Sequence of protein 1:
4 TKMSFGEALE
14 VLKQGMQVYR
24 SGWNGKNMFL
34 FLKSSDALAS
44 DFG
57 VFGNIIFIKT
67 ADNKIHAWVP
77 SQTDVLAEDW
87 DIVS

Contacts between the two chains:
Residue L82 in protein 2 is in contact with residue L12 in protein 1 (closest heavy-atom distance 4.4 Å).
Residue P76 in protein 2 is in contact with residue P76 in protein 1 (closest heavy-atom distance 3.1 Å).
Residue V81 in protein 2 is in contact with residue P76 in protein 1 (closest heavy-atom distance 4.1 Å).
Residue L82 in protein 2 interacts with residue K16 in protein 1 (closest heavy-atom distance 4.1 Å).
Residue L82 in protein 2 is in contact with residue I62 in protein 1 (closest heavy-atom distance 3.9 Å).
Residue E84 in protein 2 interacts with residue K16 in protein 1 (closest heavy-atom distance 2.7 Å).
Residue Q78 in protein 2 is in contact with residue N60 in protein 1 (closest heavy-atom distance 4.1 Å).
Residue K16 in protein 2 contacts residue A83 in protein 1 (closest heavy-atom distance 4.6 Å).
Residue S7 in protein 2 interacts with residue E13 in protein 1 (closest heavy-atom distance 4.7 Å).
Residue Q78 in protein 2 interacts with residue F63 in protein 1 (closest heavy-atom distance 5.0 Å).
Residue V81 in protein 2 contacts residue L12 in protein 1 (closest heavy-atom distance 3.2 Å).
Residue G9 in protein 2 contacts residue G9 in protein 1 (closest heavy-atom distance 3.8 Å).
Residue E13 in protein 2 contacts residue S7 in protein 1 (closest heavy-atom distance 4.2 Å).
Residue P76 in protein 2 is in contact with residue S77 in protein 1 (closest heavy-atom distance 4.7 Å).
Residue N60 in protein 2 is in contact with residue Q78 in protein 1 (closest heavy-atom distance 3.6 Å).
Residue L12 in protein 2 contacts residue L82 in protein 1 (closest heavy-atom distance 3.7 Å).
Residue V81 in protein 2 contacts residue F8 in protein 1 (closest heavy-atom distance 3.7 Å).
Residue I62 in protein 2 interacts with residue L82 in protein 1 (closest heavy-atom distance 3.9 Å).
Residue L12 in protein 2 is in contact with residue G9 in protein 1 (closest heavy-atom distance 4.5 Å).
Residue K16 in protein 2 interacts with residue S7 in protein 1 (closest heavy-atom distance 4.9 Å).
Residue K16 in protein 2 interacts with residue E84 in protein 1 (closest heavy-atom distance 2.5 Å).
Residue L82 in protein 2 is in contact with residue N60 in protein 1 (closest heavy-atom distance 3.7 Å).
Residue V81 in protein 2 contacts residue I62 in protein 1 (closest heavy-atom distance 4.2 Å).
Residue K16 in protein 2 interacts with residue L82 in protein 1 (closest heavy-atom distance 3.5 Å).
Residue F8 in protein 2 interacts with residue L12 in protein 1 (closest heavy-atom distance 4.7 Å).
Residue Q78 in protein 2 interacts with residue I61 in protein 1 (closest heavy-atom distance 3.4 Å).
Residue W74 in protein 2 interacts with residue Q78 in protein 1 (closest heavy-atom distance 3.0 Å).
Residue I62 in protein 2 interacts with residue Q78 in protein 1 (closest heavy-atom distance 2.9 Å).
Residue P76 in protein 2 is in contact with residue V81 in protein 1 (closest heavy-atom distance 3.8 Å).
Residue Q78 in protein 2 contacts residue W74 in protein 1 (closest heavy-atom distance 2.7 Å).
Residue Q78 in protein 2 is in contact with residue V75 in protein 1 (closest heavy-atom distance 4.9 Å).
Residue L12 in protein 2 is in contact with residue V81 in protein 1 (closest heavy-atom distance 3.4 Å).
Residue P76 in protein 2 interacts with residue Q78 in protein 1 (closest heavy-atom distance 4.9 Å).
Residue Q78 in protein 2 interacts with residue A73 in protein 1 (closest heavy-atom distance 4.2 Å).
Residue A73 in protein 2 contacts residue Q78 in protein 1 (closest heavy-atom distance 4.2 Å).
Residue L82 in protein 2 is in contact with residue I61 in protein 1 (closest heavy-atom distance 4.7 Å).
Residue N60 in protein 2 is in contact with residue L82 in protein 1 (closest heavy-atom distance 3.7 Å).
Residue L12 in protein 2 interacts with residue F8 in protein 1 (closest heavy-atom distance 4.0 Å).
Residue I61 in protein 2 contacts residue Q78 in protein 1 (closest heavy-atom distance 3.3 Å).
Residue Q78 in protein 2 is in contact with residue I62 in protein 1 (closest heavy-atom distance 2.7 Å).
Residue F8 in protein 2 is in contact with residue F8 in protein 1 (closest heavy-atom distance 4.1 Å).
Residue F8 in protein 2 is in contact with residue V81 in protein 1 (closest heavy-atom distance 3.5 Å).
Residue Q78 in protein 2 interacts with residue P76 in protein 1 (closest heavy-atom distance 5.0 Å).
Residue I62 in protein 2 contacts residue V81 in protein 1 (closest heavy-atom distance 4.4 Å).
Residue L35 in protein 2 interacts with residue L82 in protein 1 (closest heavy-atom distance 3.9 Å).
Residue L82 in protein 2 is in contact with residue L35 in protein 1 (closest heavy-atom distance 4.1 Å).

These two protein chains interact to form a complex.

Sequence of protein 2:
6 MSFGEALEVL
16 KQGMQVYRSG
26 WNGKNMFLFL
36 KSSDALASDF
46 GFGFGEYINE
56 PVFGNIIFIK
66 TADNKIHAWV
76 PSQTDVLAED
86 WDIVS